This data describes a binding interaction between two proteins.

Residue-level contacts at the interface:
Residue M36 in chain A interacts with residue W13 in chain B (closest heavy-atom distance 3.1 Å).
Residue T37 in chain A contacts residue A14 in chain B (closest heavy-atom distance 4.9 Å).
Residue R8 in chain A contacts residue L112 in chain B (closest heavy-atom distance 4.5 Å).
Residue L57 in chain A interacts with residue R33 in chain B (closest heavy-atom distance 4.5 Å).
Residue Y40 in chain A interacts with residue L23 in chain B (closest heavy-atom distance 3.5 Å).
Residue Y4 in chain A interacts with residue L105 in chain B (closest heavy-atom distance 4.3 Å).
Residue K3 in chain A contacts residue L112 in chain B (closest heavy-atom distance 3.5 Å).
Residue Y2 in chain A contacts residue E104 in chain B (closest heavy-atom distance 3.3 Å).
Residue K3 in chain A contacts residue Y111 in chain B (closest heavy-atom distance 4.8 Å).
Residue T47 in chain A is in contact with residue R26 in chain B (closest heavy-atom distance 3.9 Å).
Residue A46 in chain A contacts residue R26 in chain B (closest heavy-atom distance 3.9 Å).
Residue F42 in chain A interacts with residue I7 in chain B (closest heavy-atom distance 4.4 Å).
Residue N6 in chain A interacts with residue L112 in chain B (closest heavy-atom distance 4.4 Å).
Residue K3 in chain A is in contact with residue P110 in chain B (closest heavy-atom distance 4.1 Å).
Residue K3 in chain A contacts residue D108 in chain B (closest heavy-atom distance 4.7 Å).
Residue F42 in chain A interacts with residue R11 in chain B (closest heavy-atom distance 4.3 Å).
Residue A46 in chain A is in contact with residue Q24 in chain B (closest heavy-atom distance 4.0 Å).
Residue L174 in chain A is in contact with residue L40 in chain B (closest heavy-atom distance 3.8 Å).
Residue S39 in chain A contacts residue R11 in chain B (closest heavy-atom distance 5.0 Å).
Residue R43 in chain A contacts residue L19 in chain B (closest heavy-atom distance 3.6 Å).
Residue Y40 in chain A interacts with residue D18 in chain B (closest heavy-atom distance 4.6 Å).
Residue L174 in chain A contacts residue P38 in chain B (closest heavy-atom distance 3.1 Å).
Residue M36 in chain A contacts residue A14 in chain B (closest heavy-atom distance 3.6 Å).
Residue Y40 in chain A contacts residue R11 in chain B (closest heavy-atom distance 4.7 Å).
Residue R43 in chain A is in contact with residue K22 in chain B (closest heavy-atom distance 3.3 Å).
Residue E44 in chain A is in contact with residue Q24 in chain B (closest heavy-atom distance 3.0 Å).
Residue R32 in chain A contacts residue W13 in chain B (closest heavy-atom distance 4.2 Å).
Residue T37 in chain A interacts with residue S15 in chain B (closest heavy-atom distance 3.0 Å).
Residue Y40 in chain A contacts residue S15 in chain B (closest heavy-atom distance 4.4 Å).
Residue R43 in chain A is in contact with residue L23 in chain B (closest heavy-atom distance 4.4 Å).
Residue Y175 in chain A is in contact with residue L40 in chain B (closest heavy-atom distance 4.3 Å).
Residue F42 in chain A interacts with residue L10 in chain B (closest heavy-atom distance 4.3 Å).
Residue Y40 in chain A is in contact with residue A14 in chain B (closest heavy-atom distance 4.8 Å).
Residue I48 in chain A is in contact with residue R26 in chain B (closest heavy-atom distance 3.7 Å).
Residue K3 in chain A is in contact with residue S106 in chain B (closest heavy-atom distance 3.9 Å).
Residue K3 in chain A is in contact with residue E109 in chain B (closest heavy-atom distance 3.1 Å).
Residue Y4 in chain A contacts residue L112 in chain B (closest heavy-atom distance 4.2 Å).
Residue Y4 in chain A is in contact with residue P110 in chain B (closest heavy-atom distance 4.5 Å).
Residue T1 in chain A contacts residue E104 in chain B (closest heavy-atom distance 3.0 Å).
Residue Y2 in chain A interacts with residue L105 in chain B (closest heavy-atom distance 3.3 Å).
Residue L174 in chain A is in contact with residue P37 in chain B (closest heavy-atom distance 3.8 Å).
Residue V5 in chain A contacts residue L112 in chain B (closest heavy-atom distance 3.5 Å).
Residue R43 in chain A contacts residue D18 in chain B (closest heavy-atom distance 3.1 Å).
Residue M36 in chain A interacts with residue S15 in chain B (closest heavy-atom distance 4.5 Å).
Residue E44 in chain A interacts with residue K22 in chain B (closest heavy-atom distance 3.8 Å).
Residue T1 in chain A is in contact with residue L105 in chain B (closest heavy-atom distance 4.1 Å).
Residue T1 in chain A is in contact with residue W103 in chain B (closest heavy-atom distance 4.0 Å).
Residue A171 in chain A is in contact with residue P38 in chain B (closest heavy-atom distance 4.8 Å).
Residue P45 in chain A contacts residue R26 in chain B (closest heavy-atom distance 4.6 Å).
Residue R43 in chain A is in contact with residue R11 in chain B (closest heavy-atom distance 3.2 Å).
Residue Y2 in chain A interacts with residue W103 in chain B (closest heavy-atom distance 3.5 Å).
Residue T1 in chain A is in contact with residue S106 in chain B (closest heavy-atom distance 3.3 Å).
Residue L7 in chain A is in contact with residue Y111 in chain B (closest heavy-atom distance 4.5 Å).
Residue E44 in chain A is in contact with residue S2 in chain B (closest heavy-atom distance 4.5 Å).
Residue Y4 in chain A interacts with residue Y111 in chain B (closest heavy-atom distance 3.5 Å).
Residue P45 in chain A contacts residue Q24 in chain B (closest heavy-atom distance 3.0 Å).
Residue Y175 in chain A is in contact with residue P38 in chain B (closest heavy-atom distance 3.4 Å).
Residue Y2 in chain A is in contact with residue S106 in chain B (closest heavy-atom distance 4.4 Å).

Sequence of chain B:
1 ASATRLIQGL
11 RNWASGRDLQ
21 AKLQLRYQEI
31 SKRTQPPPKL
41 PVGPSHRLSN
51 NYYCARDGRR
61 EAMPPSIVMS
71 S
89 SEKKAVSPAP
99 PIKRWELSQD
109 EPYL

Sequence of chain A:
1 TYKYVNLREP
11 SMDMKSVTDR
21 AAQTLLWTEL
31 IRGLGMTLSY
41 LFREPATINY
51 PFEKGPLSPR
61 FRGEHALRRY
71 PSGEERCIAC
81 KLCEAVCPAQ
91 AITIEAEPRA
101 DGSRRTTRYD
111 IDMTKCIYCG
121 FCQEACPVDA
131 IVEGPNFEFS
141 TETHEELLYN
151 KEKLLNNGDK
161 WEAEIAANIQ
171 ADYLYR